Sequence of protein 2:
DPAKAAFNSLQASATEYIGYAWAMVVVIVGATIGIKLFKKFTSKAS

Sequence of protein 1:
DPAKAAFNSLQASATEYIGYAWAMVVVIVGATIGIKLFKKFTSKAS

The following describes two proteins that form a bound complex.

Interface contacts:
Residue V33 in protein 1 interacts with residue T46 in protein 2 (closest heavy-atom distance 3.4 Å).
Residue V29 in protein 1 interacts with residue F42 in protein 2 (closest heavy-atom distance 4.7 Å).
Residue F11 in protein 1 is in contact with residue A25 in protein 2 (closest heavy-atom distance 4.2 Å).
Residue K40 in protein 1 interacts with residue S50 in protein 2 (closest heavy-atom distance 3.4 Å).
Residue F11 in protein 1 interacts with residue Y24 in protein 2 (closest heavy-atom distance 3.6 Å).
Residue V33 in protein 1 interacts with residue K43 in protein 2 (closest heavy-atom distance 4.7 Å).
Residue T19 in protein 1 is in contact with residue V31 in protein 2 (closest heavy-atom distance 4.9 Å).
Residue I22 in protein 1 interacts with residue A35 in protein 2 (closest heavy-atom distance 3.6 Å).
Residue K40 in protein 1 contacts residue S47 in protein 2 (closest heavy-atom distance 3.7 Å).
Residue A18 in protein 1 interacts with residue I32 in protein 2 (closest heavy-atom distance 3.8 Å).
Residue Q15 in protein 1 is in contact with residue V31 in protein 2 (closest heavy-atom distance 3.6 Å).
Residue A7 in protein 1 contacts residue Y21 in protein 2 (closest heavy-atom distance 3.4 Å).
Residue F11 in protein 1 is in contact with residue M28 in protein 2 (closest heavy-atom distance 3.5 Å).
Residue V30 in protein 1 is in contact with residue F42 in protein 2 (closest heavy-atom distance 4.6 Å).
Residue I22 in protein 1 interacts with residue V31 in protein 2 (closest heavy-atom distance 4.0 Å).
Residue F11 in protein 1 interacts with residue Y21 in protein 2 (closest heavy-atom distance 3.6 Å).
Residue W26 in protein 1 interacts with residue A35 in protein 2 (closest heavy-atom distance 4.6 Å).
Residue W26 in protein 1 is in contact with residue G38 in protein 2 (closest heavy-atom distance 3.4 Å).
Residue W26 in protein 1 is in contact with residue I39 in protein 2 (closest heavy-atom distance 3.6 Å).
Residue K8 in protein 1 is in contact with residue Y24 in protein 2 (closest heavy-atom distance 3.8 Å).
Residue L14 in protein 1 interacts with residue M28 in protein 2 (closest heavy-atom distance 4.1 Å).
Residue I37 in protein 1 is in contact with residue T46 in protein 2 (closest heavy-atom distance 3.5 Å).
Residue A25 in protein 1 contacts residue I39 in protein 2 (closest heavy-atom distance 4.1 Å).
Residue V29 in protein 1 is in contact with residue I39 in protein 2 (closest heavy-atom distance 4.3 Å).
Residue V29 in protein 1 interacts with residue K43 in protein 2 (closest heavy-atom distance 3.8 Å).
Residue I37 in protein 1 contacts residue S50 in protein 2 (closest heavy-atom distance 4.5 Å).
Residue A7 in protein 1 is in contact with residue E20 in protein 2 (closest heavy-atom distance 4.9 Å).
Residue Q15 in protein 1 contacts residue M28 in protein 2 (closest heavy-atom distance 4.7 Å).
Residue D5 in protein 1 is in contact with residue E20 in protein 2 (closest heavy-atom distance 4.3 Å).
Residue Q15 in protein 1 contacts residue A27 in protein 2 (closest heavy-atom distance 4.5 Å).
Residue I22 in protein 1 is in contact with residue I32 in protein 2 (closest heavy-atom distance 4.9 Å).
Residue W26 in protein 1 contacts residue F42 in protein 2 (closest heavy-atom distance 4.0 Å).
Residue V33 in protein 1 interacts with residue F42 in protein 2 (closest heavy-atom distance 3.6 Å).